Sequence of the first protein:
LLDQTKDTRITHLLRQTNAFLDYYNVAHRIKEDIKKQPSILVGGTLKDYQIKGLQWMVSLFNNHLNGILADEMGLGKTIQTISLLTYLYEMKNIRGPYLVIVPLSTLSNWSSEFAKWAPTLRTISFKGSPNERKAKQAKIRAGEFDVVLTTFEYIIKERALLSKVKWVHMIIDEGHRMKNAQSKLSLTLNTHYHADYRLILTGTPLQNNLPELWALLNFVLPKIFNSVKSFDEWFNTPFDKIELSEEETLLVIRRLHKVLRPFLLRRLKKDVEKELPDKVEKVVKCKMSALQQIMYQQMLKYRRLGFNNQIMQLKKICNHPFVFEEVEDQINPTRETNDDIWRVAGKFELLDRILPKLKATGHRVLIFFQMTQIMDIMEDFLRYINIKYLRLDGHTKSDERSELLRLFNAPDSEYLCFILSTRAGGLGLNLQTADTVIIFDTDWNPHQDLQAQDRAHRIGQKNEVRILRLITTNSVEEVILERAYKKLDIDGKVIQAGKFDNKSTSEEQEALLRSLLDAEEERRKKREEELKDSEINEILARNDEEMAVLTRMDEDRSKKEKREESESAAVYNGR

Contacts between the two chains:
Residue D456 in the first protein interacts with residue R17 in the second protein (closest heavy-atom distance 2.9 Å).
Residue R411 in the first protein contacts residue K20 in the second protein (closest heavy-atom distance 3.3 Å).
Residue R411 in the first protein interacts with residue H18 in the second protein (closest heavy-atom distance 3.0 Å).
Residue E401 in the first protein contacts residue L22 in the second protein (closest heavy-atom distance 3.3 Å).
Residue F398 in the first protein contacts residue H18 in the second protein (closest heavy-atom distance 4.6 Å).
Residue I453 in the first protein is in contact with residue R17 in the second protein (closest heavy-atom distance 4.8 Å).
Residue I453 in the first protein is in contact with residue H18 in the second protein (closest heavy-atom distance 4.5 Å).
Residue D452 in the first protein is in contact with residue R17 in the second protein (closest heavy-atom distance 3.8 Å).
Residue R459 in the first protein is in contact with residue R17 in the second protein (closest heavy-atom distance 2.9 Å).
Residue R411 in the first protein contacts residue A15 in the second protein (closest heavy-atom distance 4.5 Å).
Residue R411 in the first protein is in contact with residue R17 in the second protein (closest heavy-atom distance 3.8 Å).
Residue E401 in the first protein contacts residue K20 in the second protein (closest heavy-atom distance 4.3 Å).
Residue D452 in the first protein contacts residue K16 in the second protein (closest heavy-atom distance 5.0 Å).
Residue D452 in the first protein interacts with residue R19 in the second protein (closest heavy-atom distance 3.1 Å).
Residue D456 in the first protein contacts residue H18 in the second protein (closest heavy-atom distance 3.1 Å).

Sequence of the second protein:
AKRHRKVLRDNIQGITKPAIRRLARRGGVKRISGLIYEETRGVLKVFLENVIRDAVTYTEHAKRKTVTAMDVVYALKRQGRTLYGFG

This data describes a binding interaction between two proteins.